This data describes a binding interaction between two proteins.

Sequence of the first protein:
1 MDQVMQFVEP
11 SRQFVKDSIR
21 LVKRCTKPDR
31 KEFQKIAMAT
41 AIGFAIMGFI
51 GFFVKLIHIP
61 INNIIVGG

Sequence of the second protein:
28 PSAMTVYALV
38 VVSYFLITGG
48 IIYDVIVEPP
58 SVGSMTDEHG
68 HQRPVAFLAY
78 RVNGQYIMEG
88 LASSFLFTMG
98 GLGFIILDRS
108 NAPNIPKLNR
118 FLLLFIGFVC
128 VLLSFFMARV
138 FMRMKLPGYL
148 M

Contacts between the two chains:
Residue A73 in the second protein interacts with residue G67 in the first protein (closest heavy-atom distance 3.9 Å).
Residue M62 in the second protein interacts with residue G68 in the first protein (closest heavy-atom distance 4.6 Å).
Residue A89 in the second protein contacts residue P60 in the first protein (closest heavy-atom distance 3.5 Å).
Residue P71 in the second protein interacts with residue G68 in the first protein (closest heavy-atom distance 2.7 Å).
Residue F92 in the second protein interacts with residue L56 in the first protein (closest heavy-atom distance 3.6 Å).
Residue M85 in the second protein interacts with residue I59 in the first protein (closest heavy-atom distance 3.2 Å).
Residue F138 in the second protein interacts with residue P60 in the first protein (closest heavy-atom distance 4.4 Å).
Residue F138 in the second protein is in contact with residue I61 in the first protein (closest heavy-atom distance 3.8 Å).
Residue P71 in the second protein is in contact with residue G67 in the first protein (closest heavy-atom distance 2.7 Å).
Residue M96 in the second protein is in contact with residue I57 in the first protein (closest heavy-atom distance 3.5 Å).
Residue M85 in the second protein interacts with residue L56 in the first protein (closest heavy-atom distance 3.6 Å).
Residue A73 in the second protein is in contact with residue N63 in the first protein (closest heavy-atom distance 3.0 Å).
Residue A89 in the second protein is in contact with residue L56 in the first protein (closest heavy-atom distance 4.1 Å).
Residue F74 in the second protein is in contact with residue N63 in the first protein (closest heavy-atom distance 2.7 Å).
Residue F92 in the second protein is in contact with residue F53 in the first protein (closest heavy-atom distance 3.3 Å).
Residue V72 in the second protein is in contact with residue N63 in the first protein (closest heavy-atom distance 4.8 Å).
Residue V72 in the second protein contacts residue G67 in the first protein (closest heavy-atom distance 3.0 Å).
Residue R70 in the second protein contacts residue G68 in the first protein (closest heavy-atom distance 2.9 Å).
Residue F74 in the second protein interacts with residue P60 in the first protein (closest heavy-atom distance 4.5 Å).
Residue P71 in the second protein contacts residue V66 in the first protein (closest heavy-atom distance 3.8 Å).
Residue V72 in the second protein contacts residue G68 in the first protein (closest heavy-atom distance 3.1 Å).
Residue F42 in the second protein is in contact with residue L56 in the first protein (closest heavy-atom distance 4.3 Å).
Residue R70 in the second protein contacts residue V66 in the first protein (closest heavy-atom distance 3.8 Å).
Residue F92 in the second protein is in contact with residue I57 in the first protein (closest heavy-atom distance 3.5 Å).
Residue L93 in the second protein contacts residue I57 in the first protein (closest heavy-atom distance 4.6 Å).
Residue A73 in the second protein is in contact with residue P60 in the first protein (closest heavy-atom distance 4.7 Å).
Residue F92 in the second protein contacts residue V54 in the first protein (closest heavy-atom distance 4.6 Å).